Residue-level contacts at the interface:
Residue D218 in protein 2 contacts residue R73 in protein 1 (closest heavy-atom distance 2.6 Å).
Residue E36 in protein 2 contacts residue T149 in protein 1 (closest heavy-atom distance 2.9 Å).
Residue L74 in protein 2 is in contact with residue W148 in protein 1 (closest heavy-atom distance 3.7 Å).
Residue F39 in protein 2 is in contact with residue W148 in protein 1 (closest heavy-atom distance 3.5 Å).
Residue E47 in protein 2 interacts with residue R68 in protein 1 (closest heavy-atom distance 2.8 Å).
Residue K279 in protein 2 contacts residue R73 in protein 1 (closest heavy-atom distance 3.1 Å).
Residue V278 in protein 2 is in contact with residue R73 in protein 1 (closest heavy-atom distance 3.5 Å).
Residue E36 in protein 2 contacts residue W148 in protein 1 (closest heavy-atom distance 3.8 Å).
Residue D71 in protein 2 is in contact with residue T147 in protein 1 (closest heavy-atom distance 3.1 Å).
Residue H204 in protein 2 contacts residue Q24 in protein 1 (closest heavy-atom distance 3.6 Å).
Residue E188 in protein 2 contacts residue M80 in protein 1 (closest heavy-atom distance 3.0 Å).
Residue L195 in protein 2 is in contact with residue Q24 in protein 1 (closest heavy-atom distance 3.0 Å).
Residue E229 in protein 2 interacts with residue K77 in protein 1 (closest heavy-atom distance 3.5 Å).
Residue K79 in protein 2 interacts with residue R233 in protein 1 (closest heavy-atom distance 3.5 Å).
Residue I111 in protein 2 interacts with residue W148 in protein 1 (closest heavy-atom distance 3.8 Å).
Residue E188 in protein 2 is in contact with residue I78 in protein 1 (closest heavy-atom distance 3.8 Å).
Residue I222 in protein 2 is in contact with residue Y71 in protein 1 (closest heavy-atom distance 3.8 Å).
Residue F106 in protein 2 interacts with residue E146 in protein 1 (closest heavy-atom distance 3.8 Å).
Residue L32 in protein 2 is in contact with residue W148 in protein 1 (closest heavy-atom distance 3.6 Å).
Residue D199 in protein 2 is in contact with residue Q24 in protein 1 (closest heavy-atom distance 2.9 Å).
Residue E47 in protein 2 interacts with residue Q156 in protein 1 (closest heavy-atom distance 3.8 Å).
Residue E36 in protein 2 is in contact with residue N151 in protein 1 (closest heavy-atom distance 2.9 Å).
Residue L75 in protein 2 is in contact with residue E146 in protein 1 (closest heavy-atom distance 3.9 Å).
Residue Y49 in protein 2 contacts residue R70 in protein 1 (closest heavy-atom distance 2.8 Å).
Residue E53 in protein 2 contacts residue R70 in protein 1 (closest heavy-atom distance 2.9 Å).
Residue I40 in protein 2 interacts with residue V152 in protein 1 (closest heavy-atom distance 3.9 Å).
Residue K57 in protein 2 contacts residue D6 in protein 1 (closest heavy-atom distance 3.3 Å).
Residue Q72 in protein 2 contacts residue K145 in protein 1 (closest heavy-atom distance 2.8 Å).
Residue D194 in protein 2 is in contact with residue Q24 in protein 1 (closest heavy-atom distance 3.2 Å).
Residue I40 in protein 2 contacts residue N151 in protein 1 (closest heavy-atom distance 3.7 Å).
Residue L195 in protein 2 is in contact with residue R62 in protein 1 (closest heavy-atom distance 3.7 Å).
Residue G198 in protein 2 contacts residue Q24 in protein 1 (closest heavy-atom distance 3.2 Å).
Residue K279 in protein 2 interacts with residue N74 in protein 1 (closest heavy-atom distance 3.8 Å).
Residue S221 in protein 2 is in contact with residue R73 in protein 1 (closest heavy-atom distance 3.8 Å).
Residue D71 in protein 2 contacts residue E146 in protein 1 (closest heavy-atom distance 3.6 Å).
Residue G52 in protein 2 is in contact with residue R70 in protein 1 (closest heavy-atom distance 3.3 Å).
Residue L187 in protein 2 interacts with residue M80 in protein 1 (closest heavy-atom distance 3.8 Å).
Residue H50 in protein 2 interacts with residue R70 in protein 1 (closest heavy-atom distance 3.6 Å).
Residue G52 in protein 2 is in contact with residue T69 in protein 1 (closest heavy-atom distance 3.5 Å).
Residue L68 in protein 2 interacts with residue K145 in protein 1 (closest heavy-atom distance 3.5 Å).
Residue D199 in protein 2 interacts with residue P23 in protein 1 (closest heavy-atom distance 3.6 Å).
Residue D225 in protein 2 contacts residue Y71 in protein 1 (closest heavy-atom distance 4.0 Å).
Residue E188 in protein 2 interacts with residue S79 in protein 1 (closest heavy-atom distance 3.7 Å).
Residue V196 in protein 2 contacts residue Y71 in protein 1 (closest heavy-atom distance 3.6 Å).
Residue L43 in protein 2 is in contact with residue V152 in protein 1 (closest heavy-atom distance 3.6 Å).
Residue F106 in protein 2 interacts with residue R233 in protein 1 (closest heavy-atom distance 3.7 Å).
Residue I211 in protein 2 is in contact with residue R70 in protein 1 (closest heavy-atom distance 3.1 Å).
Residue D71 in protein 2 interacts with residue W148 in protein 1 (closest heavy-atom distance 2.9 Å).
Residue D218 in protein 2 contacts residue Y71 in protein 1 (closest heavy-atom distance 3.5 Å).
Residue E229 in protein 2 interacts with residue K107 in protein 1 (closest heavy-atom distance 3.0 Å).
Residue L195 in protein 2 is in contact with residue F19 in protein 1 (closest heavy-atom distance 3.2 Å).
Residue D71 in protein 2 interacts with residue V152 in protein 1 (closest heavy-atom distance 3.5 Å).
Residue E185 in protein 2 contacts residue K107 in protein 1 (closest heavy-atom distance 3.0 Å).
Residue K217 in protein 2 is in contact with residue R73 in protein 1 (closest heavy-atom distance 3.6 Å).
Residue L35 in protein 2 contacts residue W148 in protein 1 (closest heavy-atom distance 4.0 Å).
Residue E214 in protein 2 interacts with residue R73 in protein 1 (closest heavy-atom distance 2.9 Å).
Residue L75 in protein 2 interacts with residue W148 in protein 1 (closest heavy-atom distance 3.6 Å).
Residue D71 in protein 2 contacts residue K145 in protein 1 (closest heavy-atom distance 2.8 Å).
Residue T184 in protein 2 is in contact with residue K106 in protein 1 (closest heavy-atom distance 3.8 Å).
Residue K192 in protein 2 contacts residue I78 in protein 1 (closest heavy-atom distance 3.8 Å).

These two protein chains interact to form a complex.

Sequence of protein 2:
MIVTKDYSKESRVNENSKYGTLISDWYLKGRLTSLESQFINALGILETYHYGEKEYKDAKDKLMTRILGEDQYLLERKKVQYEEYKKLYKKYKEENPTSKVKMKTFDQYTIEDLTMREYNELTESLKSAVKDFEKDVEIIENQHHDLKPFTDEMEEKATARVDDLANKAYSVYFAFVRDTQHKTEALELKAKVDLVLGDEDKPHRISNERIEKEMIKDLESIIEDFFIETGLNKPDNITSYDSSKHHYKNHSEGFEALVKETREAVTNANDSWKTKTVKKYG

Sequence of protein 1:
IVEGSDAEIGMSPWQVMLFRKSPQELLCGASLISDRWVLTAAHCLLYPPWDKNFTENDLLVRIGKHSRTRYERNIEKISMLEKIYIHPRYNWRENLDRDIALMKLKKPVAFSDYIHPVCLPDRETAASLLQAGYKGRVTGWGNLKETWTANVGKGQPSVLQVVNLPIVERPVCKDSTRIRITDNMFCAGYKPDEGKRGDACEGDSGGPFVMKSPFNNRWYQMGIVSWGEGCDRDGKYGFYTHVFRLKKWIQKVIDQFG